Residue-level contacts at the interface:
Residue E114 in the first protein interacts with residue D61 in the second protein (closest heavy-atom distance 2.9 Å).
Residue Y111 in the first protein is in contact with residue N47 in the second protein (closest heavy-atom distance 4.8 Å).
Residue I107 in the first protein interacts with residue N47 in the second protein (closest heavy-atom distance 4.6 Å).
Residue N110 in the first protein is in contact with residue N47 in the second protein (closest heavy-atom distance 3.0 Å).
Residue Y109 in the first protein interacts with residue Y44 in the second protein (closest heavy-atom distance 3.5 Å).
Residue Y109 in the first protein is in contact with residue T49 in the second protein (closest heavy-atom distance 4.2 Å).
Residue G112 in the first protein contacts residue E60 in the second protein (closest heavy-atom distance 4.5 Å).
Residue Y109 in the first protein is in contact with residue R48 in the second protein (closest heavy-atom distance 4.9 Å).
Residue L113 in the first protein is in contact with residue E60 in the second protein (closest heavy-atom distance 4.4 Å).
Residue N110 in the first protein contacts residue R48 in the second protein (closest heavy-atom distance 3.2 Å).
Residue E114 in the first protein interacts with residue E60 in the second protein (closest heavy-atom distance 3.6 Å).
Residue N110 in the first protein interacts with residue T49 in the second protein (closest heavy-atom distance 3.1 Å).
Residue V108 in the first protein contacts residue N47 in the second protein (closest heavy-atom distance 4.5 Å).
Residue Y109 in the first protein interacts with residue N47 in the second protein (closest heavy-atom distance 3.2 Å).
Residue Y109 in the first protein contacts residue G43 in the second protein (closest heavy-atom distance 4.0 Å).

Sequence of the second protein:
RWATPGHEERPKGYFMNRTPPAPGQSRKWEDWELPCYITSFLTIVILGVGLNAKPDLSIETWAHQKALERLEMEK

Sequence of the first protein:
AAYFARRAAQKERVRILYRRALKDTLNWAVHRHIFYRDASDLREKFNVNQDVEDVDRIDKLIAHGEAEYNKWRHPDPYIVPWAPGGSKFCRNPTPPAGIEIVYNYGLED

These two protein chains interact to form a complex.